This data describes a binding interaction between two proteins.

Sequence of protein 2:
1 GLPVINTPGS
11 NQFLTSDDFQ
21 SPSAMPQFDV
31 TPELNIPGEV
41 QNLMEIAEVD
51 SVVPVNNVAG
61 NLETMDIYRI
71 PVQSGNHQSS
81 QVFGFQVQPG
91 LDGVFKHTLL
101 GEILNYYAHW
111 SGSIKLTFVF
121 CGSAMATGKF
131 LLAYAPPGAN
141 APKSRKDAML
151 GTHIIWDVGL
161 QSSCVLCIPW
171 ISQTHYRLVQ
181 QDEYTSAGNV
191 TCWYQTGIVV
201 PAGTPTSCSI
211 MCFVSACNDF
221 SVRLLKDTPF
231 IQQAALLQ

Sequence of protein 1:
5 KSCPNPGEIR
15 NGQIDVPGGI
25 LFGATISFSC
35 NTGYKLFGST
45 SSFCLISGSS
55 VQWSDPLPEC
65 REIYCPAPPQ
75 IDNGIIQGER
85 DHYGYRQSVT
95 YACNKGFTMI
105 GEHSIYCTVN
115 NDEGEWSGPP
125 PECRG

Contacts between the two chains:
Residue A59 in protein 2 contacts residue Y110 in protein 1 (closest heavy-atom distance 4.1 Å).
Residue G60 in protein 2 contacts residue Y110 in protein 1 (closest heavy-atom distance 4.9 Å).
Residue E63 in protein 2 interacts with residue R90 in protein 1 (closest heavy-atom distance 3.6 Å).
Residue G60 in protein 2 contacts residue Q91 in protein 1 (closest heavy-atom distance 4.7 Å).
Residue G60 in protein 2 is in contact with residue R90 in protein 1 (closest heavy-atom distance 3.4 Å).
Residue G60 in protein 2 contacts residue S92 in protein 1 (closest heavy-atom distance 4.7 Å).
Residue A59 in protein 2 contacts residue S92 in protein 1 (closest heavy-atom distance 3.9 Å).